Sequence of chain B:
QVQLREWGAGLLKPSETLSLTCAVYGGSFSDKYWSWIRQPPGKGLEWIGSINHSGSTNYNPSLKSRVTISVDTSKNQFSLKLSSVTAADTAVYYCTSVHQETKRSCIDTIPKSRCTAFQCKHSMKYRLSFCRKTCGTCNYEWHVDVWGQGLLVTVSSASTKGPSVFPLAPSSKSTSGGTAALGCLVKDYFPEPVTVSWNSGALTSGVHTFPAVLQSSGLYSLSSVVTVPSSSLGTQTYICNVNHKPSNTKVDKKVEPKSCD

Contacts between the two chains:
Residue D449 in chain A is in contact with residue K129 in chain B (closest heavy-atom distance 4.9 Å).
Residue G448 in chain A interacts with residue K129 in chain B (closest heavy-atom distance 4.5 Å).
Residue G448 in chain A contacts residue F134 in chain B (closest heavy-atom distance 3.5 Å).
Residue Y447 in chain A contacts residue K129 in chain B (closest heavy-atom distance 3.2 Å).
Residue D449 in chain A contacts residue S133 in chain B (closest heavy-atom distance 3.8 Å).
Residue H451 in chain A contacts residue F134 in chain B (closest heavy-atom distance 3.8 Å).
Residue H451 in chain A contacts residue T113 in chain B (closest heavy-atom distance 4.6 Å).

Sequence of chain A:
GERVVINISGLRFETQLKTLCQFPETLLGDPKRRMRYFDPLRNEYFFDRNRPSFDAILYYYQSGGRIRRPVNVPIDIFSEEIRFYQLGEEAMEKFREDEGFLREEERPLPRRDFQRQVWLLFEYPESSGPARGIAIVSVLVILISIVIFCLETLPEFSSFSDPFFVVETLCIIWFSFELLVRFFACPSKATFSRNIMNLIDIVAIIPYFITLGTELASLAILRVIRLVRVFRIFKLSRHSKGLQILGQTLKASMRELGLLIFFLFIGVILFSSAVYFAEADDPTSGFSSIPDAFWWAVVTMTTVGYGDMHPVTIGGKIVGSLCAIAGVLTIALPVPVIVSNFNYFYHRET

These two protein chains interact to form a complex.